This data describes a binding interaction between two proteins.

Sequence of chain A:
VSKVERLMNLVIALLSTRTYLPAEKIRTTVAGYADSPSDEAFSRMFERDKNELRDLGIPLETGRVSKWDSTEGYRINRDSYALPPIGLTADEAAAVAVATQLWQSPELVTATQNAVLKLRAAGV

Sequence of chain B:
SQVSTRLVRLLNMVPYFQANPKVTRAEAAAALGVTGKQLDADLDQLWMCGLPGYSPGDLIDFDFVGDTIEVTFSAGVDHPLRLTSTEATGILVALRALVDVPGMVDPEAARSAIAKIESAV

Contacts between the two chains:
Residue Y83 in chain A is in contact with residue L12 in chain B (closest heavy-atom distance 3.7 Å).
Residue A84 in chain A interacts with residue P81 in chain B (closest heavy-atom distance 3.1 Å).
Residue L55 in chain A is in contact with residue L8 in chain B (closest heavy-atom distance 4.5 Å).
Residue N11 in chain A is in contact with residue G51 in chain B (closest heavy-atom distance 4.1 Å).
Residue I14 in chain A is in contact with residue A76 in chain B (closest heavy-atom distance 3.6 Å).
Residue R122 in chain A interacts with residue Y17 in chain B (closest heavy-atom distance 3.5 Å).
Residue L9 in chain A interacts with residue L8 in chain B (closest heavy-atom distance 3.9 Å).
Residue M10 in chain A contacts residue L47 in chain B (closest heavy-atom distance 4.4 Å).
Residue E7 in chain A contacts residue Q46 in chain B (closest heavy-atom distance 2.4 Å).
Residue L58 in chain A interacts with residue S5 in chain B (closest heavy-atom distance 3.5 Å).
Residue Y83 in chain A interacts with residue P81 in chain B (closest heavy-atom distance 3.3 Å).
Residue A33 in chain A contacts residue Y55 in chain B (closest heavy-atom distance 3.2 Å).
Residue M10 in chain A contacts residue L12 in chain B (closest heavy-atom distance 3.7 Å).
Residue A123 in chain A interacts with residue Y17 in chain B (closest heavy-atom distance 4.1 Å).
Residue D93 in chain A contacts residue A110 in chain B (closest heavy-atom distance 3.2 Å).
Residue L58 in chain A contacts residue V9 in chain B (closest heavy-atom distance 3.9 Å).
Residue T31 in chain A interacts with residue P53 in chain B (closest heavy-atom distance 3.5 Å).
Residue P86 in chain A interacts with residue H80 in chain B (closest heavy-atom distance 4.2 Å).
Residue V32 in chain A interacts with residue Y55 in chain B (closest heavy-atom distance 3.7 Å).
Residue Y83 in chain A interacts with residue R83 in chain B (closest heavy-atom distance 3.1 Å).
Residue S18 in chain A contacts residue L52 in chain B (closest heavy-atom distance 3.2 Å).
Residue I14 in chain A is in contact with residue V78 in chain B (closest heavy-atom distance 4.0 Å).
Residue T31 in chain A is in contact with residue Y55 in chain B (closest heavy-atom distance 3.7 Å).
Residue A96 in chain A interacts with residue V106 in chain B (closest heavy-atom distance 4.4 Å).
Residue A84 in chain A is in contact with residue L82 in chain B (closest heavy-atom distance 3.6 Å).
Residue N11 in chain A contacts residue C50 in chain B (closest heavy-atom distance 3.2 Å).
Residue K120 in chain A contacts residue L82 in chain B (closest heavy-atom distance 4.5 Å).
Residue I60 in chain A contacts residue L12 in chain B (closest heavy-atom distance 4.4 Å).
Residue K120 in chain A contacts residue N13 in chain B (closest heavy-atom distance 3.5 Å).
Residue N11 in chain A is in contact with residue Y55 in chain B (closest heavy-atom distance 3.2 Å).
Residue L58 in chain A contacts residue L8 in chain B (closest heavy-atom distance 3.8 Å).
Residue K120 in chain A contacts residue P81 in chain B (closest heavy-atom distance 4.3 Å).
Residue A123 in chain A is in contact with residue P16 in chain B (closest heavy-atom distance 4.2 Å).
Residue A113 in chain A interacts with residue E88 in chain B (closest heavy-atom distance 4.3 Å).
Residue L58 in chain A interacts with residue T85 in chain B (closest heavy-atom distance 4.2 Å).
Residue A123 in chain A is in contact with residue P81 in chain B (closest heavy-atom distance 3.7 Å).
Residue K5 in chain A contacts residue V4 in chain B (closest heavy-atom distance 4.1 Å).
Residue A113 in chain A is in contact with residue A89 in chain B (closest heavy-atom distance 3.3 Å).
Residue V6 in chain A interacts with residue V4 in chain B (closest heavy-atom distance 4.0 Å).
Residue M10 in chain A interacts with residue C50 in chain B (closest heavy-atom distance 3.6 Å).
Residue V6 in chain A contacts residue R7 in chain B (closest heavy-atom distance 3.7 Å).
Residue I14 in chain A contacts residue C50 in chain B (closest heavy-atom distance 4.4 Å).
Residue S18 in chain A interacts with residue A76 in chain B (closest heavy-atom distance 3.8 Å).
Residue V13 in chain A is in contact with residue L12 in chain B (closest heavy-atom distance 4.0 Å).
Residue M10 in chain A is in contact with residue L8 in chain B (closest heavy-atom distance 4.2 Å).
Residue A117 in chain A is in contact with residue A89 in chain B (closest heavy-atom distance 4.1 Å).
Residue A123 in chain A interacts with residue N13 in chain B (closest heavy-atom distance 3.2 Å).
Residue Y83 in chain A interacts with residue H80 in chain B (closest heavy-atom distance 3.9 Å).
Residue I14 in chain A is in contact with residue L52 in chain B (closest heavy-atom distance 3.7 Å).
Residue L9 in chain A is in contact with residue V4 in chain B (closest heavy-atom distance 4.1 Å).
Residue E7 in chain A interacts with residue M49 in chain B (closest heavy-atom distance 4.3 Å).
Residue A113 in chain A contacts residue I92 in chain B (closest heavy-atom distance 4.5 Å).
Residue D93 in chain A contacts residue A114 in chain B (closest heavy-atom distance 3.8 Å).
Residue A84 in chain A is in contact with residue R83 in chain B (closest heavy-atom distance 3.5 Å).
Residue A124 in chain A is in contact with residue P81 in chain B (closest heavy-atom distance 3.8 Å).
Residue I14 in chain A is in contact with residue G51 in chain B (closest heavy-atom distance 3.8 Å).
Residue V6 in chain A interacts with residue L11 in chain B (closest heavy-atom distance 4.3 Å).
Residue Y83 in chain A is in contact with residue L82 in chain B (closest heavy-atom distance 4.1 Å).
Residue A15 in chain A interacts with residue P53 in chain B (closest heavy-atom distance 3.9 Å).
Residue L119 in chain A is in contact with residue N13 in chain B (closest heavy-atom distance 4.2 Å).